Sequence of protein 1:
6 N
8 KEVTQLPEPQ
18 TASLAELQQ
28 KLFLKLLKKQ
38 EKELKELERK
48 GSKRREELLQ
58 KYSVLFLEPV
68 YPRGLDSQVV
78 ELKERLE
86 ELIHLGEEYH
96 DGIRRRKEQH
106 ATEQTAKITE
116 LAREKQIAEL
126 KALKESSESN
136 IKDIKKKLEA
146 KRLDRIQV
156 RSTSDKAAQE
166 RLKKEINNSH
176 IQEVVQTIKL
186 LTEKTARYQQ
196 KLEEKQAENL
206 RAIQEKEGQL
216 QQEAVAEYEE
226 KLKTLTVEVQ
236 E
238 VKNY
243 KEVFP

This data describes a binding interaction between two proteins.

Contacts between the two chains:
Residue L227 in protein 1 contacts residue V179 in protein 2 (closest heavy-atom distance 3.4 Å).
Residue Q216 in protein 1 is in contact with residue Q194 in protein 2 (closest heavy-atom distance 3.3 Å).
Residue I136 in protein 1 interacts with residue R99 in protein 2 (closest heavy-atom distance 3.2 Å).
Residue V220 in protein 1 contacts residue T187 in protein 2 (closest heavy-atom distance 3.5 Å).
Residue E224 in protein 1 is in contact with residue K184 in protein 2 (closest heavy-atom distance 4.0 Å).
Residue H89 in protein 1 is in contact with residue E144 in protein 2 (closest heavy-atom distance 3.3 Å).
Residue K228 in protein 1 interacts with residue V180 in protein 2 (closest heavy-atom distance 4.2 Å).
Residue Y223 in protein 1 interacts with residue I183 in protein 2 (closest heavy-atom distance 4.2 Å).
Residue E212 in protein 1 is in contact with residue Q194 in protein 2 (closest heavy-atom distance 2.6 Å).
Residue D96 in protein 1 contacts residue K140 in protein 2 (closest heavy-atom distance 2.7 Å).
Residue V180 in protein 1 interacts with residue L227 in protein 2 (closest heavy-atom distance 3.1 Å).
Residue I183 in protein 1 interacts with residue R99 in protein 2 (closest heavy-atom distance 4.5 Å).
Residue K168 in protein 1 interacts with residue E81 in protein 2 (closest heavy-atom distance 3.4 Å).
Residue K129 in protein 1 contacts residue E212 in protein 2 (closest heavy-atom distance 3.0 Å).
Residue V179 in protein 1 contacts residue Y223 in protein 2 (closest heavy-atom distance 3.9 Å).
Residue V179 in protein 1 is in contact with residue L227 in protein 2 (closest heavy-atom distance 4.4 Å).
Residue K129 in protein 1 interacts with residue T107 in protein 2 (closest heavy-atom distance 2.4 Å).
Residue Q209 in protein 1 contacts residue E198 in protein 2 (closest heavy-atom distance 3.2 Å).
Residue H175 in protein 1 contacts residue E92 in protein 2 (closest heavy-atom distance 3.8 Å).
Residue E92 in protein 1 interacts with residue H175 in protein 2 (closest heavy-atom distance 3.6 Å).
Residue E81 in protein 1 contacts residue E165 in protein 2 (closest heavy-atom distance 2.9 Å).
Residue E133 in protein 1 is in contact with residue R99 in protein 2 (closest heavy-atom distance 2.8 Å).
Residue E133 in protein 1 contacts residue E103 in protein 2 (closest heavy-atom distance 3.9 Å).
Residue K228 in protein 1 contacts residue I176 in protein 2 (closest heavy-atom distance 4.2 Å).
Residue V180 in protein 1 is in contact with residue Y223 in protein 2 (closest heavy-atom distance 4.1 Å).
Residue Q181 in protein 1 interacts with residue E224 in protein 2 (closest heavy-atom distance 3.3 Å).
Residue R99 in protein 1 contacts residue I136 in protein 2 (closest heavy-atom distance 3.7 Å).
Residue R118 in protein 1 is in contact with residue R118 in protein 2 (closest heavy-atom distance 3.7 Å).
Residue E165 in protein 1 interacts with residue E81 in protein 2 (closest heavy-atom distance 3.5 Å).
Residue E198 in protein 1 is in contact with residue Q209 in protein 2 (closest heavy-atom distance 3.5 Å).
Residue I176 in protein 1 contacts residue L227 in protein 2 (closest heavy-atom distance 4.4 Å).
Residue K161 in protein 1 is in contact with residue L72 in protein 2 (closest heavy-atom distance 3.0 Å).
Residue Q194 in protein 1 contacts residue Q216 in protein 2 (closest heavy-atom distance 3.3 Å).
Residue A202 in protein 1 interacts with residue R206 in protein 2 (closest heavy-atom distance 4.0 Å).
Residue E224 in protein 1 interacts with residue V180 in protein 2 (closest heavy-atom distance 3.8 Å).
Residue E144 in protein 1 is in contact with residue H89 in protein 2 (closest heavy-atom distance 3.3 Å).
Residue R100 in protein 1 contacts residue E133 in protein 2 (closest heavy-atom distance 3.3 Å).
Residue L227 in protein 1 interacts with residue I176 in protein 2 (closest heavy-atom distance 2.9 Å).
Residue V180 in protein 1 is in contact with residue E224 in protein 2 (closest heavy-atom distance 3.8 Å).
Residue Q194 in protein 1 interacts with residue E212 in protein 2 (closest heavy-atom distance 3.0 Å).
Residue Y223 in protein 1 interacts with residue K140 in protein 2 (closest heavy-atom distance 4.1 Å).
Residue K140 in protein 1 contacts residue D96 in protein 2 (closest heavy-atom distance 2.9 Å).
Residue I176 in protein 1 interacts with residue T231 in protein 2 (closest heavy-atom distance 3.0 Å).
Residue K184 in protein 1 interacts with residue V220 in protein 2 (closest heavy-atom distance 4.3 Å).
Residue R99 in protein 1 contacts residue E133 in protein 2 (closest heavy-atom distance 3.1 Å).
Residue K169 in protein 1 interacts with residue Q235 in protein 2 (closest heavy-atom distance 4.5 Å).
Residue K129 in protein 1 interacts with residue Q216 in protein 2 (closest heavy-atom distance 4.0 Å).
Residue T187 in protein 1 contacts residue V220 in protein 2 (closest heavy-atom distance 3.3 Å).
Residue H89 in protein 1 contacts residue R147 in protein 2 (closest heavy-atom distance 3.8 Å).
Residue T107 in protein 1 interacts with residue K129 in protein 2 (closest heavy-atom distance 3.1 Å).
Residue I183 in protein 1 interacts with residue Y223 in protein 2 (closest heavy-atom distance 3.4 Å).
Residue R147 in protein 1 interacts with residue H89 in protein 2 (closest heavy-atom distance 4.0 Å).
Residue D96 in protein 1 interacts with residue I136 in protein 2 (closest heavy-atom distance 4.2 Å).
Residue I183 in protein 1 is in contact with residue D96 in protein 2 (closest heavy-atom distance 4.1 Å).
Residue T231 in protein 1 interacts with residue I176 in protein 2 (closest heavy-atom distance 3.2 Å).
Residue K184 in protein 1 contacts residue E224 in protein 2 (closest heavy-atom distance 3.0 Å).
Residue I176 in protein 1 contacts residue I88 in protein 2 (closest heavy-atom distance 3.7 Å).
Residue L227 in protein 1 contacts residue V180 in protein 2 (closest heavy-atom distance 3.3 Å).
Residue R118 in protein 1 contacts residue T114 in protein 2 (closest heavy-atom distance 3.6 Å).
Residue E133 in protein 1 interacts with residue R100 in protein 2 (closest heavy-atom distance 3.5 Å).

Sequence of protein 2:
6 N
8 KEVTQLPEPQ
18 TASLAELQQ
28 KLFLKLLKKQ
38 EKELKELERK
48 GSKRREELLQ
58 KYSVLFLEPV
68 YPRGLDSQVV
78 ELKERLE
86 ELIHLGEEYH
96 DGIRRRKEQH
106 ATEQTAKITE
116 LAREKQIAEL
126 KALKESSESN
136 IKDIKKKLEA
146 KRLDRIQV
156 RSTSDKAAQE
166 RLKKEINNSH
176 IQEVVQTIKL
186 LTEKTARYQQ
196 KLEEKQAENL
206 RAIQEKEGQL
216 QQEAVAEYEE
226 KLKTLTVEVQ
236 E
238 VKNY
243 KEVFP